Residue-level contacts at the interface:
Residue F247 in chain B is in contact with residue F164 in chain A (closest heavy-atom distance 3.8 Å).
Residue S192 in chain B is in contact with residue K166 in chain A (closest heavy-atom distance 3.8 Å).
Residue R265 in chain B is in contact with residue S152 in chain A (closest heavy-atom distance 3.7 Å).
Residue E184 in chain B interacts with residue R158 in chain A (closest heavy-atom distance 2.9 Å).
Residue R281 in chain B contacts residue F102 in chain A (closest heavy-atom distance 2.9 Å).
Residue L274 in chain B contacts residue N100 in chain A (closest heavy-atom distance 3.7 Å).
Residue Y261 in chain B interacts with residue S152 in chain A (closest heavy-atom distance 3.7 Å).
Residue S258 in chain B interacts with residue R156 in chain A (closest heavy-atom distance 3.5 Å).
Residue V176 in chain B contacts residue I82 in chain A (closest heavy-atom distance 3.7 Å).
Residue K269 in chain B interacts with residue E141 in chain A (closest heavy-atom distance 2.6 Å).
Residue T240 in chain B interacts with residue F168 in chain A (closest heavy-atom distance 3.8 Å).
Residue V180 in chain B interacts with residue N154 in chain A (closest heavy-atom distance 3.5 Å).
Residue E184 in chain B contacts residue A161 in chain A (closest heavy-atom distance 3.6 Å).
Residue A191 in chain B contacts residue E162 in chain A (closest heavy-atom distance 3.7 Å).
Residue A280 in chain B is in contact with residue M126 in chain A (closest heavy-atom distance 3.3 Å).
Residue L243 in chain B contacts residue F164 in chain A (closest heavy-atom distance 3.3 Å).
Residue P282 in chain B contacts residue Y127 in chain A (closest heavy-atom distance 3.8 Å).
Residue Y250 in chain B is in contact with residue F164 in chain A (closest heavy-atom distance 3.7 Å).
Residue Y261 in chain B is in contact with residue R156 in chain A (closest heavy-atom distance 3.8 Å).
Residue K179 in chain B contacts residue E81 in chain A (closest heavy-atom distance 3.7 Å).
Residue D173 in chain B interacts with residue I85 in chain A (closest heavy-atom distance 3.6 Å).
Residue V176 in chain B is in contact with residue E81 in chain A (closest heavy-atom distance 3.8 Å).
Residue S258 in chain B contacts residue V153 in chain A (closest heavy-atom distance 3.7 Å).
Residue T270 in chain B contacts residue M94 in chain A (closest heavy-atom distance 3.6 Å).
Residue Y250 in chain B is in contact with residue V160 in chain A (closest heavy-atom distance 2.7 Å).
Residue E184 in chain B interacts with residue A157 in chain A (closest heavy-atom distance 3.6 Å).
Residue L3 in chain B interacts with residue N167 in chain A (closest heavy-atom distance 3.8 Å).
Residue L277 in chain B contacts residue I103 in chain A (closest heavy-atom distance 3.7 Å).
Residue F181 in chain B is in contact with residue A157 in chain A (closest heavy-atom distance 3.6 Å).
Residue R281 in chain B is in contact with residue Q125 in chain A (closest heavy-atom distance 3.6 Å).
Residue N239 in chain B is in contact with residue N167 in chain A (closest heavy-atom distance 2.9 Å).
Residue R281 in chain B interacts with residue M126 in chain A (closest heavy-atom distance 3.2 Å).
Residue M266 in chain B interacts with residue F90 in chain A (closest heavy-atom distance 3.7 Å).
Residue L3 in chain B interacts with residue F164 in chain A (closest heavy-atom distance 3.8 Å).
Residue F273 in chain B is in contact with residue E141 in chain A (closest heavy-atom distance 3.8 Å).
Residue T270 in chain B contacts residue F93 in chain A (closest heavy-atom distance 3.3 Å).
Residue R265 in chain B interacts with residue E148 in chain A (closest heavy-atom distance 3.4 Å).
Residue G188 in chain B is in contact with residue L165 in chain A (closest heavy-atom distance 3.9 Å).
Residue L274 in chain B is in contact with residue F101 in chain A (closest heavy-atom distance 3.5 Å).
Residue F225 in chain B contacts residue F164 in chain A (closest heavy-atom distance 3.6 Å).
Residue K269 in chain B contacts residue F90 in chain A (closest heavy-atom distance 3.8 Å).
Residue A280 in chain B is in contact with residue Y127 in chain A (closest heavy-atom distance 2.9 Å).
Residue P196 in chain B contacts residue F168 in chain A (closest heavy-atom distance 3.7 Å).
Residue R265 in chain B interacts with residue E145 in chain A (closest heavy-atom distance 2.8 Å).
Residue V276 in chain B is in contact with residue F134 in chain A (closest heavy-atom distance 3.8 Å).
Residue M266 in chain B interacts with residue F93 in chain A (closest heavy-atom distance 3.3 Å).
Residue C257 in chain B is in contact with residue R156 in chain A (closest heavy-atom distance 3.9 Å).
Residue L243 in chain B interacts with residue F168 in chain A (closest heavy-atom distance 3.6 Å).
Residue F273 in chain B contacts residue F134 in chain A (closest heavy-atom distance 3.6 Å).
Residue L243 in chain B contacts residue N167 in chain A (closest heavy-atom distance 3.7 Å).
Residue F185 in chain B interacts with residue A161 in chain A (closest heavy-atom distance 3.7 Å).
Residue I2 in chain B is in contact with residue E163 in chain A (closest heavy-atom distance 3.7 Å).
Residue P282 in chain B is in contact with residue Q125 in chain A (closest heavy-atom distance 3.2 Å).
Residue A195 in chain B interacts with residue L165 in chain A (closest heavy-atom distance 3.6 Å).
Residue H254 in chain B interacts with residue V160 in chain A (closest heavy-atom distance 3.6 Å).
Residue F273 in chain B contacts residue F138 in chain A (closest heavy-atom distance 3.8 Å).
Residue F185 in chain B contacts residue L165 in chain A (closest heavy-atom distance 3.8 Å).
Residue A280 in chain B interacts with residue K130 in chain A (closest heavy-atom distance 3.7 Å).
Residue R267 in chain B interacts with residue F93 in chain A (closest heavy-atom distance 3.6 Å).
Residue L277 in chain B is in contact with residue F101 in chain A (closest heavy-atom distance 3.7 Å).

Sequence of chain B:
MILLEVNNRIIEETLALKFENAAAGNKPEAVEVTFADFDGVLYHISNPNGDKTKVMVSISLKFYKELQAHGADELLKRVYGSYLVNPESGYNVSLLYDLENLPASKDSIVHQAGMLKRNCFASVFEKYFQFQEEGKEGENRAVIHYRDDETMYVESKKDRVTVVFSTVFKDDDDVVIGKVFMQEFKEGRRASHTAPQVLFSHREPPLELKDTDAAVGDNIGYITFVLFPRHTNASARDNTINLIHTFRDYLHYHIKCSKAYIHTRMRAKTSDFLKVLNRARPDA

The following describes two proteins that form a bound complex.

Sequence of chain A:
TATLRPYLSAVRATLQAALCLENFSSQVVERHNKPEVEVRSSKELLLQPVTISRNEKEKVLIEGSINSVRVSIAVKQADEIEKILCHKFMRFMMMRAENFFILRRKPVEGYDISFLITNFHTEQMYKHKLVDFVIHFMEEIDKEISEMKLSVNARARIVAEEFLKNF